Interface contacts:
Residue K454 in the first protein interacts with residue C299 in the second protein (closest heavy-atom distance 4.3 Å).
Residue E446 in the first protein interacts with residue C299 in the second protein (closest heavy-atom distance 4.8 Å).
Residue I449 in the first protein is in contact with residue V298 in the second protein (closest heavy-atom distance 4.0 Å).
Residue W445 in the first protein interacts with residue V298 in the second protein (closest heavy-atom distance 4.8 Å).
Residue V451 in the first protein interacts with residue R278 in the second protein (closest heavy-atom distance 3.4 Å).
Residue E446 in the first protein is in contact with residue V298 in the second protein (closest heavy-atom distance 3.4 Å).
Residue V444 in the first protein is in contact with residue C299 in the second protein (closest heavy-atom distance 3.9 Å).
Residue D448 in the first protein is in contact with residue I264 in the second protein (closest heavy-atom distance 4.3 Å).
Residue F453 in the first protein is in contact with residue C277 in the second protein (closest heavy-atom distance 3.9 Å).
Residue F453 in the first protein is in contact with residue V298 in the second protein (closest heavy-atom distance 4.6 Å).
Residue V451 in the first protein interacts with residue C299 in the second protein (closest heavy-atom distance 4.2 Å).
Residue D452 in the first protein is in contact with residue V298 in the second protein (closest heavy-atom distance 4.7 Å).
Residue E446 in the first protein interacts with residue Y297 in the second protein (closest heavy-atom distance 4.3 Å).
Residue P450 in the first protein interacts with residue F263 in the second protein (closest heavy-atom distance 4.3 Å).
Residue V451 in the first protein interacts with residue H279 in the second protein (closest heavy-atom distance 4.7 Å).
Residue F453 in the first protein interacts with residue Q301 in the second protein (closest heavy-atom distance 3.8 Å).
Residue D452 in the first protein contacts residue C299 in the second protein (closest heavy-atom distance 4.5 Å).
Residue V451 in the first protein interacts with residue V298 in the second protein (closest heavy-atom distance 3.0 Å).
Residue I449 in the first protein is in contact with residue Y297 in the second protein (closest heavy-atom distance 3.7 Å).
Residue F453 in the first protein is in contact with residue C299 in the second protein (closest heavy-atom distance 3.4 Å).
Residue V451 in the first protein is in contact with residue C277 in the second protein (closest heavy-atom distance 4.8 Å).

Sequence of the second protein:
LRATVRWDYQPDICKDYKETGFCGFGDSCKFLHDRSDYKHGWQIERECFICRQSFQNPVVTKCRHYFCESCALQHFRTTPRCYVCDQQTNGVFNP

Sequence of the first protein:
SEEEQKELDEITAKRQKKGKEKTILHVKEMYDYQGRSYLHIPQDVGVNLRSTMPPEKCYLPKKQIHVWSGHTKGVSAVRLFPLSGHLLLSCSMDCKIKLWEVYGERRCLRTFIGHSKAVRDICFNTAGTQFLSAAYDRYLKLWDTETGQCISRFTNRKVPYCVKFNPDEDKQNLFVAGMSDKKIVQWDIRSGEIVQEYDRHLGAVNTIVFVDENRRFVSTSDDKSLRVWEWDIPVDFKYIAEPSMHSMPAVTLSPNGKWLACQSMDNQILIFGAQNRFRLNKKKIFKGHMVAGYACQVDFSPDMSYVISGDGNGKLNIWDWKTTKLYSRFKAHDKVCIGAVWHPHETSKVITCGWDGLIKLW

These two protein chains interact to form a complex.